The following describes two proteins that form a bound complex.

Sequence of chain B:
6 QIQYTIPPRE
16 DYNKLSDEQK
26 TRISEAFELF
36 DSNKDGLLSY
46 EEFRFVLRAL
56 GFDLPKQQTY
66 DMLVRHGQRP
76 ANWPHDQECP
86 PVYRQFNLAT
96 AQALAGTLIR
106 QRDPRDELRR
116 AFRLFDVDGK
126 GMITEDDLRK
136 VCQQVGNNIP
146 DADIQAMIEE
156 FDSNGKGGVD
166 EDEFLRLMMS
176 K

Residue-level contacts at the interface:
Residue L133 in chain B contacts residue W80 in chain A (closest heavy-atom distance 3.7 Å).
Residue R53 in chain B is in contact with residue E56 in chain A (closest heavy-atom distance 2.4 Å).
Residue M173 in chain B contacts residue Y76 in chain A (closest heavy-atom distance 3.2 Å).
Residue V164 in chain B contacts residue W80 in chain A (closest heavy-atom distance 3.8 Å).
Residue M173 in chain B contacts residue R79 in chain A (closest heavy-atom distance 2.3 Å).
Residue V140 in chain B is in contact with residue Y78 in chain A (closest heavy-atom distance 3.7 Å).
Residue L133 in chain B is in contact with residue F77 in chain A (closest heavy-atom distance 4.1 Å).
Residue E112 in chain B contacts residue K75 in chain A (closest heavy-atom distance 3.8 Å).
Residue E155 in chain B is in contact with residue L87 in chain A (closest heavy-atom distance 4.0 Å).
Residue A54 in chain B is in contact with residue A64 in chain A (closest heavy-atom distance 3.8 Å).
Residue D148 in chain B interacts with residue R81 in chain A (closest heavy-atom distance 3.1 Å).
Residue R53 in chain B is in contact with residue W61 in chain A (closest heavy-atom distance 3.2 Å).
Residue E46 in chain B interacts with residue R51 in chain A (closest heavy-atom distance 3.4 Å).
Residue R53 in chain B is in contact with residue K52 in chain A (closest heavy-atom distance 3.4 Å).
Residue F35 in chain B is in contact with residue S60 in chain A (closest heavy-atom distance 4.0 Å).
Residue D58 in chain B contacts residue K52 in chain A (closest heavy-atom distance 3.7 Å).
Residue M152 in chain B is in contact with residue A84 in chain A (closest heavy-atom distance 3.4 Å).
Residue E155 in chain B interacts with residue A88 in chain A (closest heavy-atom distance 3.9 Å).
Residue I144 in chain B interacts with residue F77 in chain A (closest heavy-atom distance 3.8 Å).
Residue F50 in chain B is in contact with residue A55 in chain A (closest heavy-atom distance 3.7 Å).
Residue K61 in chain B interacts with residue R51 in chain A (closest heavy-atom distance 3.9 Å).
Residue A54 in chain B is in contact with residue W61 in chain A (closest heavy-atom distance 3.6 Å).
Residue F50 in chain B interacts with residue W61 in chain A (closest heavy-atom distance 4.0 Å).
Residue K61 in chain B interacts with residue E48 in chain A (closest heavy-atom distance 4.1 Å).
Residue F35 in chain B contacts residue A64 in chain A (closest heavy-atom distance 3.5 Å).
Residue F156 in chain B contacts residue L87 in chain A (closest heavy-atom distance 3.9 Å).
Residue F169 in chain B contacts residue W80 in chain A (closest heavy-atom distance 3.7 Å).
Residue A54 in chain B is in contact with residue L68 in chain A (closest heavy-atom distance 3.5 Å).
Residue F35 in chain B is in contact with residue W61 in chain A (closest heavy-atom distance 3.8 Å).
Residue E23 in chain B contacts residue R71 in chain A (closest heavy-atom distance 2.9 Å).
Residue A116 in chain B is in contact with residue Y76 in chain A (closest heavy-atom distance 3.2 Å).
Residue E112 in chain B is in contact with residue Y76 in chain A (closest heavy-atom distance 3.0 Å).
Residue R115 in chain B contacts residue L68 in chain A (closest heavy-atom distance 3.8 Å).
Residue E112 in chain B contacts residue L72 in chain A (closest heavy-atom distance 3.0 Å).
Residue S175 in chain B contacts residue K83 in chain A (closest heavy-atom distance 2.8 Å).
Residue R27 in chain B contacts residue H67 in chain A (closest heavy-atom distance 3.0 Å).
Residue L172 in chain B interacts with residue K83 in chain A (closest heavy-atom distance 2.5 Å).
Residue F120 in chain B interacts with residue Q73 in chain A (closest heavy-atom distance 3.8 Å).
Residue N142 in chain B is in contact with residue Y78 in chain A (closest heavy-atom distance 3.1 Å).
Residue L172 in chain B is in contact with residue W80 in chain A (closest heavy-atom distance 3.6 Å).
Residue Q139 in chain B contacts residue H70 in chain A (closest heavy-atom distance 3.9 Å).
Residue E30 in chain B interacts with residue H67 in chain A (closest heavy-atom distance 3.2 Å).
Residue L113 in chain B contacts residue Y76 in chain A (closest heavy-atom distance 3.4 Å).
Residue A151 in chain B is in contact with residue A84 in chain A (closest heavy-atom distance 4.1 Å).
Residue L119 in chain B contacts residue Q73 in chain A (closest heavy-atom distance 4.0 Å).
Residue C137 in chain B contacts residue F77 in chain A (closest heavy-atom distance 3.2 Å).
Residue M152 in chain B interacts with residue R81 in chain A (closest heavy-atom distance 3.5 Å).
Residue L119 in chain B is in contact with residue L72 in chain A (closest heavy-atom distance 3.5 Å).
Residue L34 in chain B interacts with residue S60 in chain A (closest heavy-atom distance 3.8 Å).
Residue M152 in chain B is in contact with residue F77 in chain A (closest heavy-atom distance 3.8 Å).
Residue R115 in chain B interacts with residue R65 in chain A (closest heavy-atom distance 3.4 Å).
Residue I144 in chain B is in contact with residue R81 in chain A (closest heavy-atom distance 3.4 Å).
Residue K176 in chain B is in contact with residue K83 in chain A (closest heavy-atom distance 3.7 Å).
Residue F156 in chain B contacts residue W80 in chain A (closest heavy-atom distance 3.4 Å).
Residue I128 in chain B contacts residue W80 in chain A (closest heavy-atom distance 3.6 Å).
Residue L119 in chain B is in contact with residue T69 in chain A (closest heavy-atom distance 3.9 Å).
Residue F120 in chain B interacts with residue F77 in chain A (closest heavy-atom distance 3.6 Å).
Residue Q139 in chain B contacts residue Q73 in chain A (closest heavy-atom distance 3.8 Å).
Residue M152 in chain B contacts residue W80 in chain A (closest heavy-atom distance 3.1 Å).
Residue F156 in chain B contacts residue K83 in chain A (closest heavy-atom distance 3.8 Å).

Sequence of chain A:
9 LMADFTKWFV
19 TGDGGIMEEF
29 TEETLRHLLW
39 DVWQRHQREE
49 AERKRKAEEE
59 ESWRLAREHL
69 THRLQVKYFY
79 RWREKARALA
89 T